Sequence of the first protein:
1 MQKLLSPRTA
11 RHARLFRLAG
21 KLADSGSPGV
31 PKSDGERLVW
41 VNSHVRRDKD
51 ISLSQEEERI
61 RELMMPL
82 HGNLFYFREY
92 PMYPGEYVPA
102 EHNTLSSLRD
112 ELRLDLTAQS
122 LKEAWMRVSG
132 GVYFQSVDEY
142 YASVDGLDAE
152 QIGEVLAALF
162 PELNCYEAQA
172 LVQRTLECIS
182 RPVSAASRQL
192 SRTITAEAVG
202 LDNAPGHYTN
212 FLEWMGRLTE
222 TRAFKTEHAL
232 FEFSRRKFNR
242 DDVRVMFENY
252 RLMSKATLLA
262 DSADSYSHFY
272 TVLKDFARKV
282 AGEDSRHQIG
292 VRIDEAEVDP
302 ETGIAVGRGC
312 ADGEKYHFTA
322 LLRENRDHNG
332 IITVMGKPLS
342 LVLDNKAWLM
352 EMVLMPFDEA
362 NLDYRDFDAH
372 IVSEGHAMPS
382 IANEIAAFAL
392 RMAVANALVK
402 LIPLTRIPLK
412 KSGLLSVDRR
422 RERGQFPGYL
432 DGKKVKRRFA

Contacts between the two chains:
Residue G96 in the first protein interacts with residue T40 in the second protein (closest heavy-atom distance 3.6 Å).
Residue V292 in the first protein contacts residue Q250 in the second protein (closest heavy-atom distance 3.0 Å).
Residue Y98 in the first protein contacts residue Q96 in the second protein (closest heavy-atom distance 3.1 Å).
Residue I408 in the first protein interacts with residue Q249 in the second protein (closest heavy-atom distance 3.6 Å).
Residue N84 in the first protein interacts with residue R217 in the second protein (closest heavy-atom distance 3.3 Å).
Residue M216 in the first protein contacts residue L80 in the second protein (closest heavy-atom distance 3.6 Å).
Residue E221 in the first protein contacts residue R84 in the second protein (closest heavy-atom distance 3.6 Å).
Residue N84 in the first protein interacts with residue V213 in the second protein (closest heavy-atom distance 3.2 Å).
Residue F88 in the first protein contacts residue Q191 in the second protein (closest heavy-atom distance 3.5 Å).
Residue Y94 in the first protein is in contact with residue F103 in the second protein (closest heavy-atom distance 3.4 Å).
Residue P95 in the first protein contacts residue A100 in the second protein (closest heavy-atom distance 3.6 Å).
Residue G96 in the first protein interacts with residue N99 in the second protein (closest heavy-atom distance 2.9 Å).
Residue P100 in the first protein interacts with residue Q95 in the second protein (closest heavy-atom distance 3.5 Å).
Residue F88 in the first protein interacts with residue Y210 in the second protein (closest heavy-atom distance 3.2 Å).
Residue Y91 in the first protein interacts with residue Y194 in the second protein (closest heavy-atom distance 3.2 Å).
Residue G217 in the first protein interacts with residue R84 in the second protein (closest heavy-atom distance 3.4 Å).
Residue E97 in the first protein contacts residue F97 in the second protein (closest heavy-atom distance 3.2 Å).
Residue F88 in the first protein is in contact with residue H207 in the second protein (closest heavy-atom distance 3.6 Å).
Residue G291 in the first protein is in contact with residue Q250 in the second protein (closest heavy-atom distance 3.0 Å).
Residue P92 in the first protein interacts with residue F103 in the second protein (closest heavy-atom distance 3.5 Å).
Residue N84 in the first protein is in contact with residue Y210 in the second protein (closest heavy-atom distance 3.2 Å).
Residue Y209 in the first protein interacts with residue D73 in the second protein (closest heavy-atom distance 2.2 Å).
Residue K412 in the first protein interacts with residue F253 in the second protein (closest heavy-atom distance 3.5 Å).
Residue M93 in the first protein interacts with residue F103 in the second protein (closest heavy-atom distance 3.2 Å).
Residue Y98 in the first protein is in contact with residue Q95 in the second protein (closest heavy-atom distance 3.6 Å).
Residue I290 in the first protein contacts residue Q250 in the second protein (closest heavy-atom distance 3.5 Å).
Residue F86 in the first protein contacts residue E206 in the second protein (closest heavy-atom distance 3.6 Å).
Residue G83 in the first protein contacts residue R217 in the second protein (closest heavy-atom distance 3.4 Å).
Residue G131 in the first protein contacts residue H229 in the second protein (closest heavy-atom distance 3.4 Å).
Residue G132 in the first protein is in contact with residue L225 in the second protein (closest heavy-atom distance 3.6 Å).
Residue R189 in the first protein interacts with residue T85 in the second protein (closest heavy-atom distance 3.5 Å).
Residue Y98 in the first protein is in contact with residue P37 in the second protein (closest heavy-atom distance 3.6 Å).
Residue P95 in the first protein interacts with residue T40 in the second protein (closest heavy-atom distance 3.7 Å).
Residue K412 in the first protein is in contact with residue Q250 in the second protein (closest heavy-atom distance 3.3 Å).
Residue P95 in the first protein contacts residue F103 in the second protein (closest heavy-atom distance 3.5 Å).
Residue G217 in the first protein is in contact with residue L80 in the second protein (closest heavy-atom distance 3.6 Å).
Residue Y134 in the first protein contacts residue E226 in the second protein (closest heavy-atom distance 2.4 Å).
Residue Y134 in the first protein contacts residue F222 in the second protein (closest heavy-atom distance 3.6 Å).
Residue G132 in the first protein contacts residue H229 in the second protein (closest heavy-atom distance 3.0 Å).
Residue P95 in the first protein is in contact with residue P102 in the second protein (closest heavy-atom distance 3.6 Å).
Residue F86 in the first protein interacts with residue Y210 in the second protein (closest heavy-atom distance 3.2 Å).
Residue Y98 in the first protein contacts residue Y38 in the second protein (closest heavy-atom distance 3.4 Å).
Residue P95 in the first protein contacts residue N99 in the second protein (closest heavy-atom distance 3.7 Å).
Residue F88 in the first protein contacts residue E206 in the second protein (closest heavy-atom distance 3.7 Å).
Residue R218 in the first protein contacts residue R84 in the second protein (closest heavy-atom distance 3.2 Å).
Residue V133 in the first protein interacts with residue E226 in the second protein (closest heavy-atom distance 3.3 Å).
Residue R89 in the first protein interacts with residue E192 in the second protein (closest heavy-atom distance 2.9 Å).
Residue V133 in the first protein is in contact with residue H229 in the second protein (closest heavy-atom distance 3.6 Å).
Residue R193 in the first protein contacts residue T85 in the second protein (closest heavy-atom distance 3.3 Å).
Residue L213 in the first protein contacts residue W83 in the second protein (closest heavy-atom distance 3.6 Å).
Residue G132 in the first protein contacts residue E226 in the second protein (closest heavy-atom distance 2.8 Å).
Residue Y91 in the first protein is in contact with residue H207 in the second protein (closest heavy-atom distance 3.6 Å).
Residue P92 in the first protein interacts with residue Y194 in the second protein (closest heavy-atom distance 3.7 Å).
Residue I408 in the first protein is in contact with residue F253 in the second protein (closest heavy-atom distance 3.6 Å).
Residue R89 in the first protein interacts with residue N193 in the second protein (closest heavy-atom distance 3.6 Å).
Residue P95 in the first protein is in contact with residue Q101 in the second protein (closest heavy-atom distance 3.2 Å).
Residue E214 in the first protein interacts with residue R84 in the second protein (closest heavy-atom distance 3.0 Å).
Residue L213 in the first protein contacts residue L76 in the second protein (closest heavy-atom distance 3.7 Å).
Residue L213 in the first protein contacts residue L80 in the second protein (closest heavy-atom distance 3.3 Å).
Residue L405 in the first protein contacts residue Q249 in the second protein (closest heavy-atom distance 3.6 Å).

Sequence of the second protein:
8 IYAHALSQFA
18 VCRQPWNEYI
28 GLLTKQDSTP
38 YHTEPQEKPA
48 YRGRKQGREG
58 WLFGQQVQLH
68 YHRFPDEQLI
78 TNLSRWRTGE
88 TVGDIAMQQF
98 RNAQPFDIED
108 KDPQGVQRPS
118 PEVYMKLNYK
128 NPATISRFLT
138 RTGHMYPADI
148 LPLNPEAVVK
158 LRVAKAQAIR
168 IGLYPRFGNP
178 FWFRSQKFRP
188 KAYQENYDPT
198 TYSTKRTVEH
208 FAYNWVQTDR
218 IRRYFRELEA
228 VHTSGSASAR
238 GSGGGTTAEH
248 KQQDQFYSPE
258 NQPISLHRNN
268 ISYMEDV

The following describes two proteins that form a bound complex.